Sequence of protein 1:
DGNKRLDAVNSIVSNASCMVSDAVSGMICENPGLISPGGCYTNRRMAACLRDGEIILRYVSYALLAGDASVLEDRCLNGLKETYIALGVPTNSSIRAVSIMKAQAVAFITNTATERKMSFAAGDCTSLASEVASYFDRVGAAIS

These two protein chains interact to form a complex.

Sequence of protein 2:
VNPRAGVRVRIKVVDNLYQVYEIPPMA

Contacts between the two chains:
Residue V45 in protein 1 is in contact with residue I290 in protein 2 (closest heavy-atom distance 4.4 Å).
Residue Y92 in protein 1 contacts residue N269 in protein 2 (closest heavy-atom distance 5.0 Å).
Residue R91 in protein 1 is in contact with residue P270 in protein 2 (closest heavy-atom distance 3.4 Å).
Residue R91 in protein 1 contacts residue M293 in protein 2 (closest heavy-atom distance 4.0 Å).
Residue Y95 in protein 1 is in contact with residue P270 in protein 2 (closest heavy-atom distance 3.4 Å).
Residue Y92 in protein 1 interacts with residue P270 in protein 2 (closest heavy-atom distance 3.8 Å).
Residue I88 in protein 1 is in contact with residue P270 in protein 2 (closest heavy-atom distance 3.8 Å).
Residue N42 in protein 1 is in contact with residue Y288 in protein 2 (closest heavy-atom distance 4.3 Å).
Residue Y95 in protein 1 is in contact with residue N269 in protein 2 (closest heavy-atom distance 4.8 Å).
Residue L98 in protein 1 contacts residue V276 in protein 2 (closest heavy-atom distance 4.2 Å).
Residue L38 in protein 1 interacts with residue Y288 in protein 2 (closest heavy-atom distance 4.9 Å).
Residue R91 in protein 1 is in contact with residue P291 in protein 2 (closest heavy-atom distance 4.0 Å).
Residue Y92 in protein 1 is in contact with residue V268 in protein 2 (closest heavy-atom distance 3.3 Å).
Residue V45 in protein 1 is in contact with residue Y288 in protein 2 (closest heavy-atom distance 4.4 Å).
Residue V41 in protein 1 interacts with residue Y288 in protein 2 (closest heavy-atom distance 3.1 Å).
Residue Y95 in protein 1 contacts residue G273 in protein 2 (closest heavy-atom distance 4.7 Å).
Residue E87 in protein 1 is in contact with residue M293 in protein 2 (closest heavy-atom distance 3.1 Å).
Residue V41 in protein 1 interacts with residue I290 in protein 2 (closest heavy-atom distance 4.4 Å).
Residue L38 in protein 1 interacts with residue I278 in protein 2 (closest heavy-atom distance 4.3 Å).
Residue Y95 in protein 1 is in contact with residue A272 in protein 2 (closest heavy-atom distance 3.4 Å).
Residue R108 in protein 1 contacts residue V268 in protein 2 (closest heavy-atom distance 2.5 Å).
Residue S94 in protein 1 contacts residue I290 in protein 2 (closest heavy-atom distance 4.7 Å).
Residue R91 in protein 1 contacts residue A272 in protein 2 (closest heavy-atom distance 4.9 Å).
Residue Y95 in protein 1 is in contact with residue V274 in protein 2 (closest heavy-atom distance 3.0 Å).
Residue I88 in protein 1 interacts with residue M293 in protein 2 (closest heavy-atom distance 4.7 Å).
Residue Y95 in protein 1 contacts residue I290 in protein 2 (closest heavy-atom distance 4.6 Å).
Residue L98 in protein 1 contacts residue Y288 in protein 2 (closest heavy-atom distance 3.7 Å).
Residue R91 in protein 1 is in contact with residue I290 in protein 2 (closest heavy-atom distance 2.8 Å).
Residue L98 in protein 1 contacts residue V274 in protein 2 (closest heavy-atom distance 4.2 Å).
Residue L98 in protein 1 contacts residue I290 in protein 2 (closest heavy-atom distance 3.9 Å).